Sequence of the second protein:
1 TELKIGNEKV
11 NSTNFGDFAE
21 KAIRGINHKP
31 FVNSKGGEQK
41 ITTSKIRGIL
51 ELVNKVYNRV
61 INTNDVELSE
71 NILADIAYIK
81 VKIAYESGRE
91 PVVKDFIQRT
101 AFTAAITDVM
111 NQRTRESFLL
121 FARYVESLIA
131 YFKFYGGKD

Contacts between the two chains:
Residue N111 in the first protein contacts residue D65 in the second protein (closest heavy-atom distance 4.4 Å).
Residue N111 in the first protein contacts residue V66 in the second protein (closest heavy-atom distance 4.1 Å).
Residue F110 in the first protein contacts residue N64 in the second protein (closest heavy-atom distance 3.3 Å).
Residue N111 in the first protein interacts with residue N64 in the second protein (closest heavy-atom distance 2.4 Å).
Residue V112 in the first protein interacts with residue N64 in the second protein (closest heavy-atom distance 3.8 Å).

Sequence of the first protein:
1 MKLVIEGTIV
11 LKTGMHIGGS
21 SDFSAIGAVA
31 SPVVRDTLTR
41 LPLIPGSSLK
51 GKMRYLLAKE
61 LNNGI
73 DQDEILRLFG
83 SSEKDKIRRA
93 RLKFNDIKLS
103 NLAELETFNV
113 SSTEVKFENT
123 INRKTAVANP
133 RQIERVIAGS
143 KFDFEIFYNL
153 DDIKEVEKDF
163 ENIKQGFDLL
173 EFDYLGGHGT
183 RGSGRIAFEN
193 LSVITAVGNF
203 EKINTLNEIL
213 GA

The following describes two proteins that form a bound complex.